Sequence of chain B:
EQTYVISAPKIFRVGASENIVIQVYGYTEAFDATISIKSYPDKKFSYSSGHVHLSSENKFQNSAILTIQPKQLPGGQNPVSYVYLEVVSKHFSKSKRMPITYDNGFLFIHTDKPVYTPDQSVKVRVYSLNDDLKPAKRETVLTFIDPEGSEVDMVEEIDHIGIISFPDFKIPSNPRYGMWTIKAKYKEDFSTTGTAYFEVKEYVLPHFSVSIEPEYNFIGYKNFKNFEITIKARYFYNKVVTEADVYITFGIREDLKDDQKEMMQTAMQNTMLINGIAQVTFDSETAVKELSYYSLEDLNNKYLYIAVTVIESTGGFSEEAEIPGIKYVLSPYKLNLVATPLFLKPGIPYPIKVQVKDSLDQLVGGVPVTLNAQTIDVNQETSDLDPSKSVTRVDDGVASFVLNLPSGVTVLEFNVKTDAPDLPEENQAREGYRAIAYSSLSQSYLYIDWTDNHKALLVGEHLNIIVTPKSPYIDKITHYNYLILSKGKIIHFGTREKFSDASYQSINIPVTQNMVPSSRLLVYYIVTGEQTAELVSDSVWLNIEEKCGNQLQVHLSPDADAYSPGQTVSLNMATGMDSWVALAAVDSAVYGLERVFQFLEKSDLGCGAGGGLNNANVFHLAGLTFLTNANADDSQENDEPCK

Interface contacts:
Residue D385 in chain B interacts with residue H27 in chain A (closest heavy-atom distance 3.7 Å).
Residue N405 in chain B is in contact with residue C77 in chain A (closest heavy-atom distance 4.3 Å).
Residue P350 in chain B is in contact with residue P101 in chain A (closest heavy-atom distance 4.7 Å).
Residue E382 in chain B is in contact with residue V30 in chain A (closest heavy-atom distance 4.2 Å).
Residue R394 in chain B contacts residue C86 in chain A (closest heavy-atom distance 2.4 Å).
Residue K471 in chain B contacts residue W90 in chain A (closest heavy-atom distance 4.4 Å).
Residue L404 in chain B is in contact with residue N79 in chain A (closest heavy-atom distance 3.8 Å).
Residue K471 in chain B contacts residue N57 in chain A (closest heavy-atom distance 4.3 Å).
Residue V403 in chain B interacts with residue P101 in chain A (closest heavy-atom distance 3.8 Å).
Residue S408 in chain B interacts with residue L44 in chain A (closest heavy-atom distance 3.5 Å).
Residue S504 in chain B interacts with residue P92 in chain A (closest heavy-atom distance 3.3 Å).
Residue S391 in chain B is in contact with residue G81 in chain A (closest heavy-atom distance 3.5 Å).
Residue Y505 in chain B is in contact with residue T91 in chain A (closest heavy-atom distance 3.8 Å).
Residue D387 in chain B contacts residue N79 in chain A (closest heavy-atom distance 3.9 Å).
Residue P407 in chain B is in contact with residue Y29 in chain A (closest heavy-atom distance 3.5 Å).
Residue V395 in chain B interacts with residue E84 in chain A (closest heavy-atom distance 4.7 Å).
Residue D387 in chain B is in contact with residue R25 in chain A (closest heavy-atom distance 3.6 Å).
Residue K390 in chain B is in contact with residue V82 in chain A (closest heavy-atom distance 4.2 Å).
Residue R394 in chain B interacts with residue H87 in chain A (closest heavy-atom distance 3.8 Å).
Residue D387 in chain B interacts with residue H27 in chain A (closest heavy-atom distance 3.1 Å).
Residue V392 in chain B interacts with residue E84 in chain A (closest heavy-atom distance 3.4 Å).
Residue Y505 in chain B interacts with residue D93 in chain A (closest heavy-atom distance 3.1 Å).
Residue V392 in chain B contacts residue V82 in chain A (closest heavy-atom distance 3.4 Å).
Residue Y448 in chain B is in contact with residue W90 in chain A (closest heavy-atom distance 4.2 Å).
Residue S408 in chain B contacts residue Y29 in chain A (closest heavy-atom distance 4.3 Å).
Residue T469 in chain B contacts residue W90 in chain A (closest heavy-atom distance 4.3 Å).
Residue S391 in chain B is in contact with residue D83 in chain A (closest heavy-atom distance 4.2 Å).
Residue V403 in chain B is in contact with residue N79 in chain A (closest heavy-atom distance 3.8 Å).
Residue P473 in chain B is in contact with residue N58 in chain A (closest heavy-atom distance 4.7 Å).
Residue K390 in chain B contacts residue G81 in chain A (closest heavy-atom distance 3.6 Å).
Residue R394 in chain B contacts residue E84 in chain A (closest heavy-atom distance 3.7 Å).
Residue T469 in chain B contacts residue P92 in chain A (closest heavy-atom distance 3.6 Å).
Residue N405 in chain B contacts residue P101 in chain A (closest heavy-atom distance 3.2 Å).
Residue Y474 in chain B contacts residue R45 in chain A (closest heavy-atom distance 3.7 Å).
Residue L386 in chain B interacts with residue H27 in chain A (closest heavy-atom distance 4.0 Å).
Residue R394 in chain B is in contact with residue G85 in chain A (closest heavy-atom distance 3.2 Å).
Residue P407 in chain B interacts with residue L76 in chain A (closest heavy-atom distance 3.6 Å).
Residue N405 in chain B interacts with residue N79 in chain A (closest heavy-atom distance 3.0 Å).
Residue V403 in chain B contacts residue V88 in chain A (closest heavy-atom distance 3.5 Å).
Residue S391 in chain B interacts with residue V82 in chain A (closest heavy-atom distance 3.2 Å).
Residue L386 in chain B is in contact with residue N79 in chain A (closest heavy-atom distance 3.2 Å).
Residue F402 in chain B interacts with residue I80 in chain A (closest heavy-atom distance 4.1 Å).
Residue G367 in chain B interacts with residue E84 in chain A (closest heavy-atom distance 3.7 Å).
Residue S472 in chain B contacts residue N58 in chain A (closest heavy-atom distance 3.9 Å).
Residue I349 in chain B contacts residue W90 in chain A (closest heavy-atom distance 4.0 Å).
Residue K390 in chain B interacts with residue D83 in chain A (closest heavy-atom distance 3.2 Å).
Residue S389 in chain B is in contact with residue G81 in chain A (closest heavy-atom distance 4.5 Å).
Residue K471 in chain B interacts with residue N58 in chain A (closest heavy-atom distance 4.1 Å).
Residue T393 in chain B is in contact with residue E84 in chain A (closest heavy-atom distance 3.0 Å).
Residue S401 in chain B contacts residue V82 in chain A (closest heavy-atom distance 3.2 Å).
Residue P473 in chain B contacts residue R45 in chain A (closest heavy-atom distance 3.4 Å).
Residue S408 in chain B interacts with residue Y43 in chain A (closest heavy-atom distance 3.6 Å).
Residue L406 in chain B is in contact with residue L76 in chain A (closest heavy-atom distance 4.0 Å).
Residue V392 in chain B interacts with residue D83 in chain A (closest heavy-atom distance 3.6 Å).
Residue P350 in chain B is in contact with residue W90 in chain A (closest heavy-atom distance 3.4 Å).
Residue Y505 in chain B is in contact with residue P92 in chain A (closest heavy-atom distance 3.5 Å).
Residue S504 in chain B is in contact with residue D93 in chain A (closest heavy-atom distance 4.0 Å).
Residue V403 in chain B contacts residue I80 in chain A (closest heavy-atom distance 3.3 Å).
Residue N405 in chain B contacts residue L76 in chain A (closest heavy-atom distance 4.2 Å).
Residue K471 in chain B interacts with residue P92 in chain A (closest heavy-atom distance 4.3 Å).

These two protein chains interact to form a complex.

Sequence of chain A:
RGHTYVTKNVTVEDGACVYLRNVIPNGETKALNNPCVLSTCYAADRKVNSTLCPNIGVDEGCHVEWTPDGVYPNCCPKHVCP